Sequence of chain A:
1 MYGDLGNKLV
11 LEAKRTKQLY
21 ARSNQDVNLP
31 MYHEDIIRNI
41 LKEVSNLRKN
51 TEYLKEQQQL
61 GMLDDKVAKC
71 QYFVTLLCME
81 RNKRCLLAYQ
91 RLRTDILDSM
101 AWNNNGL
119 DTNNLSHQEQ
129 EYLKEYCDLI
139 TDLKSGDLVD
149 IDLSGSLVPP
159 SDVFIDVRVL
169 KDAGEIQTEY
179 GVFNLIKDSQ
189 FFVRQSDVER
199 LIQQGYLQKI

Interface contacts:
Residue S99 in chain A is in contact with residue M1 in chain B (closest heavy-atom distance 4.0 Å).
Residue D95 in chain A is in contact with residue M1 in chain B (closest heavy-atom distance 4.0 Å).

This data describes a binding interaction between two proteins.

Sequence of chain B:
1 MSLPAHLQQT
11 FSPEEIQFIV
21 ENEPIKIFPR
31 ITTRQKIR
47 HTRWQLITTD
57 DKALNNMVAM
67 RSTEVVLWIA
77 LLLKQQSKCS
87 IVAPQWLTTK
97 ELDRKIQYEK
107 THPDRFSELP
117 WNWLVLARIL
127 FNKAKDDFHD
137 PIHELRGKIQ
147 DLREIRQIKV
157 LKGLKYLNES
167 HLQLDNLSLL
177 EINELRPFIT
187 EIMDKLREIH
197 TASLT